Contacts between the two chains:
Residue P451 in protein 1 interacts with residue R98 in protein 2 (closest heavy-atom distance 4.7 Å).
Residue A450 in protein 1 contacts residue Y102 in protein 2 (closest heavy-atom distance 4.0 Å).
Residue S447 in protein 1 is in contact with residue R106 in protein 2 (closest heavy-atom distance 3.3 Å).
Residue G446 in protein 1 interacts with residue Y102 in protein 2 (closest heavy-atom distance 4.8 Å).
Residue P451 in protein 1 contacts residue Y102 in protein 2 (closest heavy-atom distance 3.6 Å).
Residue E444 in protein 1 interacts with residue W109 in protein 2 (closest heavy-atom distance 3.0 Å).
Residue S447 in protein 1 contacts residue E105 in protein 2 (closest heavy-atom distance 3.9 Å).
Residue T449 in protein 1 interacts with residue Y102 in protein 2 (closest heavy-atom distance 3.2 Å).
Residue G446 in protein 1 interacts with residue E105 in protein 2 (closest heavy-atom distance 2.9 Å).
Residue S447 in protein 1 interacts with residue Y102 in protein 2 (closest heavy-atom distance 3.5 Å).
Residue L448 in protein 1 is in contact with residue Y102 in protein 2 (closest heavy-atom distance 4.8 Å).

These two protein chains interact to form a complex.

Sequence of protein 2:
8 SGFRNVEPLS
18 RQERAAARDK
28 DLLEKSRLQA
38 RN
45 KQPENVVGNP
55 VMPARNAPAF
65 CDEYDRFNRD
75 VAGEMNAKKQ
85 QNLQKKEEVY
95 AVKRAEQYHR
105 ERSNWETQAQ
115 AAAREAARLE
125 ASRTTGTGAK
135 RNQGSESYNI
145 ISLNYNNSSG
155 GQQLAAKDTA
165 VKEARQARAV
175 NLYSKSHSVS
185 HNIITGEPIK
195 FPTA

Sequence of protein 1:
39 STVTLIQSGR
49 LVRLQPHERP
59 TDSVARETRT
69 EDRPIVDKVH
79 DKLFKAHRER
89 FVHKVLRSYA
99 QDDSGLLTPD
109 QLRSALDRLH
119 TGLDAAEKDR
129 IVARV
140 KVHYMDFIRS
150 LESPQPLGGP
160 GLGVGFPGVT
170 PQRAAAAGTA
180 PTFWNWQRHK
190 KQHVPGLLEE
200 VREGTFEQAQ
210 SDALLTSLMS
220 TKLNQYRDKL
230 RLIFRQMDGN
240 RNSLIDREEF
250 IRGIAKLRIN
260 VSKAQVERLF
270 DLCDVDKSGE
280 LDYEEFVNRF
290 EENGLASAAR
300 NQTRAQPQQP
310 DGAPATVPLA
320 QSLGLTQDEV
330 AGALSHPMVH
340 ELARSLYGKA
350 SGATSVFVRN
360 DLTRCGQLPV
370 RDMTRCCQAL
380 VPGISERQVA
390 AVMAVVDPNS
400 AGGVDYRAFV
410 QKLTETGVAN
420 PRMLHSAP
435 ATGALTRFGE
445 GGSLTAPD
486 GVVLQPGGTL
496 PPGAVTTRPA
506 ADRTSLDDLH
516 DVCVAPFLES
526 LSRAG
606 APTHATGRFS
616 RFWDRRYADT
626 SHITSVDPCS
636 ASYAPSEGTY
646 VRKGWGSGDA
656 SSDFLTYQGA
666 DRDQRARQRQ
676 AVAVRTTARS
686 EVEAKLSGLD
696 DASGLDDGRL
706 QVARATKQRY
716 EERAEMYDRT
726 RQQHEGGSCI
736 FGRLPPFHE